These two protein chains interact to form a complex.

Interface contacts:
Residue L113 in chain A interacts with residue K14 in chain B (closest heavy-atom distance 2.7 Å).
Residue E55 in chain A is in contact with residue R6 in chain B (closest heavy-atom distance 3.6 Å).
Residue L113 in chain A is in contact with residue V13 in chain B (closest heavy-atom distance 3.7 Å).
Residue M72 in chain A contacts residue D8 in chain B (closest heavy-atom distance 3.9 Å).
Residue M72 in chain A is in contact with residue L7 in chain B (closest heavy-atom distance 3.9 Å).
Residue M145 in chain A is in contact with residue G23 in chain B (closest heavy-atom distance 3.6 Å).
Residue K116 in chain A is in contact with residue K20 in chain B (closest heavy-atom distance 4.0 Å).
Residue E88 in chain A interacts with residue T9 in chain B (closest heavy-atom distance 2.4 Å).
Residue F20 in chain A is in contact with residue I11 in chain B (closest heavy-atom distance 3.4 Å).
Residue E115 in chain A is in contact with residue H18 in chain B (closest heavy-atom distance 3.2 Å).
Residue M52 in chain A is in contact with residue L7 in chain B (closest heavy-atom distance 3.3 Å).
Residue E88 in chain A contacts residue P5 in chain B (closest heavy-atom distance 3.4 Å).
Residue T80 in chain A is in contact with residue L12 in chain B (closest heavy-atom distance 3.8 Å).
Residue M52 in chain A interacts with residue R6 in chain B (closest heavy-atom distance 3.6 Å).
Residue M125 in chain A is in contact with residue R21 in chain B (closest heavy-atom distance 3.9 Å).
Residue M110 in chain A is in contact with residue G17 in chain B (closest heavy-atom distance 3.3 Å).
Residue L117 in chain A interacts with residue K20 in chain B (closest heavy-atom distance 3.5 Å).
Residue F20 in chain A is in contact with residue L7 in chain B (closest heavy-atom distance 3.5 Å).
Residue M146 in chain A contacts residue N24 in chain B (closest heavy-atom distance 3.7 Å).
Residue Q42 in chain A interacts with residue P5 in chain B (closest heavy-atom distance 3.8 Å).
Residue F93 in chain A is in contact with residue M16 in chain B (closest heavy-atom distance 3.2 Å).
Residue Q42 in chain A contacts residue I4 in chain B (closest heavy-atom distance 3.9 Å).
Residue M146 in chain A is in contact with residue G23 in chain B (closest heavy-atom distance 3.4 Å).
Residue E88 in chain A interacts with residue I4 in chain B (closest heavy-atom distance 4.0 Å).
Residue A89 in chain A contacts residue T9 in chain B (closest heavy-atom distance 3.7 Å).
Residue F142 in chain A interacts with residue F22 in chain B (closest heavy-atom distance 3.8 Å).
Residue M125 in chain A is in contact with residue F22 in chain B (closest heavy-atom distance 3.6 Å).
Residue E12 in chain A is in contact with residue R19 in chain B (closest heavy-atom distance 3.1 Å).
Residue M73 in chain A contacts residue I11 in chain B (closest heavy-atom distance 3.5 Å).
Residue M77 in chain A contacts residue R27 in chain B (closest heavy-atom distance 3.8 Å).
Residue M37 in chain A is in contact with residue L10 in chain B (closest heavy-atom distance 4.0 Å).
Residue F93 in chain A interacts with residue V13 in chain B (closest heavy-atom distance 3.6 Å).
Residue M52 in chain A is in contact with residue P5 in chain B (closest heavy-atom distance 3.3 Å).
Residue M73 in chain A is in contact with residue F26 in chain B (closest heavy-atom distance 3.8 Å).
Residue L113 in chain A is in contact with residue L10 in chain B (closest heavy-atom distance 4.0 Å).
Residue M146 in chain A interacts with residue L12 in chain B (closest heavy-atom distance 3.8 Å).
Residue I64 in chain A interacts with residue L7 in chain B (closest heavy-atom distance 4.0 Å).
Residue E48 in chain A is in contact with residue I4 in chain B (closest heavy-atom distance 3.2 Å).
Residue M110 in chain A contacts residue V13 in chain B (closest heavy-atom distance 3.5 Å).
Residue A16 in chain A interacts with residue K14 in chain B (closest heavy-atom distance 3.8 Å).
Residue E121 in chain A is in contact with residue K20 in chain B (closest heavy-atom distance 3.1 Å).
Residue T80 in chain A is in contact with residue N24 in chain B (closest heavy-atom distance 4.0 Å).
Residue M145 in chain A is in contact with residue F22 in chain B (closest heavy-atom distance 3.4 Å).
Residue K76 in chain A contacts residue D8 in chain B (closest heavy-atom distance 3.8 Å).
Residue E115 in chain A interacts with residue K14 in chain B (closest heavy-atom distance 2.8 Å).
Residue F69 in chain A is in contact with residue I11 in chain B (closest heavy-atom distance 3.6 Å).
Residue L117 in chain A interacts with residue G17 in chain B (closest heavy-atom distance 4.0 Å).
Residue E15 in chain A is in contact with residue H18 in chain B (closest heavy-atom distance 3.4 Å).
Residue F93 in chain A is in contact with residue F22 in chain B (closest heavy-atom distance 3.6 Å).
Residue M72 in chain A interacts with residue I11 in chain B (closest heavy-atom distance 4.0 Å).
Residue M37 in chain A contacts residue I4 in chain B (closest heavy-atom distance 3.8 Å).
Residue E88 in chain A contacts residue R6 in chain B (closest heavy-atom distance 2.7 Å).
Residue M125 in chain A interacts with residue K20 in chain B (closest heavy-atom distance 3.6 Å).
Residue M77 in chain A interacts with residue F26 in chain B (closest heavy-atom distance 3.6 Å).
Residue K78 in chain A is in contact with residue R27 in chain B (closest heavy-atom distance 2.6 Å).
Residue E12 in chain A is in contact with residue H18 in chain B (closest heavy-atom distance 3.7 Å).
Residue A129 in chain A interacts with residue F22 in chain B (closest heavy-atom distance 4.0 Å).
Residue F20 in chain A interacts with residue L10 in chain B (closest heavy-atom distance 3.9 Å).
Residue G114 in chain A interacts with residue K14 in chain B (closest heavy-atom distance 3.7 Å).
Residue M37 in chain A contacts residue P5 in chain B (closest heavy-atom distance 3.7 Å).

Sequence of chain B:
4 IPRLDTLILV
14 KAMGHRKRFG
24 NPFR

Sequence of chain A:
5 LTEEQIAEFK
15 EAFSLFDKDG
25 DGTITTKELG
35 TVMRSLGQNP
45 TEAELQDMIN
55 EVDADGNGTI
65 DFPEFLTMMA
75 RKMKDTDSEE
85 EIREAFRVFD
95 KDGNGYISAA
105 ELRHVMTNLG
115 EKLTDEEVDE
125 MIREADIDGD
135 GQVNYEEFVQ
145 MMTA